The following describes two proteins that form a bound complex.

Interface contacts:
Residue S663 in protein 1 interacts with residue I827 in protein 2 (closest heavy-atom distance 2.5 Å).
Residue Q18 in protein 1 is in contact with residue R1215 in protein 2 (closest heavy-atom distance 2.8 Å).
Residue Y6 in protein 1 is in contact with residue L1175 in protein 2 (closest heavy-atom distance 2.9 Å).
Residue L472 in protein 1 contacts residue Q835 in protein 2 (closest heavy-atom distance 3.0 Å).
Residue Q493 in protein 1 is in contact with residue E1149 in protein 2 (closest heavy-atom distance 2.9 Å).
Residue E16 in protein 1 is in contact with residue R1220 in protein 2 (closest heavy-atom distance 2.8 Å).
Residue D346 in protein 1 is in contact with residue R1108 in protein 2 (closest heavy-atom distance 3.0 Å).
Residue E1269 in protein 1 interacts with residue G263 in protein 2 (closest heavy-atom distance 2.4 Å).
Residue S7 in protein 1 is in contact with residue Q1193 in protein 2 (closest heavy-atom distance 2.8 Å).
Residue F482 in protein 1 is in contact with residue E836 in protein 2 (closest heavy-atom distance 2.7 Å).
Residue D1420 in protein 1 is in contact with residue R1220 in protein 2 (closest heavy-atom distance 2.8 Å).
Residue K15 in protein 1 contacts residue Y1217 in protein 2 (closest heavy-atom distance 2.8 Å).
Residue Q447 in protein 1 is in contact with residue E1134 in protein 2 (closest heavy-atom distance 2.9 Å).
Residue Q760 in protein 1 interacts with residue M1021 in protein 2 (closest heavy-atom distance 2.8 Å).
Residue S8 in protein 1 is in contact with residue F1180 in protein 2 (closest heavy-atom distance 2.9 Å).
Residue N339 in protein 1 is in contact with residue E1153 in protein 2 (closest heavy-atom distance 2.7 Å).
Residue F22 in protein 1 interacts with residue N1211 in protein 2 (closest heavy-atom distance 2.8 Å).
Residue D356 in protein 1 is in contact with residue Y833 in protein 2 (closest heavy-atom distance 2.8 Å).
Residue S663 in protein 1 contacts residue F1086 in protein 2 (closest heavy-atom distance 3.0 Å).
Residue S751 in protein 1 interacts with residue H1015 in protein 2 (closest heavy-atom distance 2.9 Å).
Residue G20 in protein 1 is in contact with residue T1213 in protein 2 (closest heavy-atom distance 2.7 Å).
Residue V345 in protein 1 contacts residue L1128 in protein 2 (closest heavy-atom distance 2.9 Å).
Residue R469 in protein 1 is in contact with residue G991 in protein 2 (closest heavy-atom distance 2.8 Å).
Residue N358 in protein 1 interacts with residue Y833 in protein 2 (closest heavy-atom distance 3.0 Å).
Residue T69 in protein 1 contacts residue K1174 in protein 2 (closest heavy-atom distance 3.0 Å).
Residue G1431 in protein 1 interacts with residue K1148 in protein 2 (closest heavy-atom distance 2.9 Å).
Residue N802 in protein 1 is in contact with residue I729 in protein 2 (closest heavy-atom distance 2.8 Å).
Residue K332 in protein 1 is in contact with residue E1206 in protein 2 (closest heavy-atom distance 2.5 Å).
Residue R839 in protein 1 contacts residue M1133 in protein 2 (closest heavy-atom distance 2.8 Å).
Residue R350 in protein 1 contacts residue K1102 in protein 2 (closest heavy-atom distance 3.0 Å).
Residue M1063 in protein 1 is in contact with residue I1139 in protein 2 (closest heavy-atom distance 3.0 Å).
Residue Q18 in protein 1 interacts with residue T1213 in protein 2 (closest heavy-atom distance 2.8 Å).
Residue E500 in protein 1 is in contact with residue F1146 in protein 2 (closest heavy-atom distance 2.7 Å).
Residue S348 in protein 1 is in contact with residue R1106 in protein 2 (closest heavy-atom distance 2.9 Å).
Residue R806 in protein 1 is in contact with residue I729 in protein 2 (closest heavy-atom distance 2.9 Å).
Residue P785 in protein 1 interacts with residue I703 in protein 2 (closest heavy-atom distance 3.0 Å).
Residue S494 in protein 1 interacts with residue E1149 in protein 2 (closest heavy-atom distance 2.7 Å).
Residue H92 in protein 1 is in contact with residue M1210 in protein 2 (closest heavy-atom distance 2.8 Å).
Residue Q71 in protein 1 contacts residue L1175 in protein 2 (closest heavy-atom distance 2.9 Å).
Residue T497 in protein 1 interacts with residue E1149 in protein 2 (closest heavy-atom distance 2.6 Å).
Residue N757 in protein 1 is in contact with residue M1021 in protein 2 (closest heavy-atom distance 2.8 Å).
Residue E26 in protein 1 is in contact with residue R1215 in protein 2 (closest heavy-atom distance 2.9 Å).
Residue R1399 in protein 1 is in contact with residue E1132 in protein 2 (closest heavy-atom distance 3.0 Å).
Residue M455 in protein 1 contacts residue H1141 in protein 2 (closest heavy-atom distance 2.8 Å).
Residue P10 in protein 1 interacts with residue Q1193 in protein 2 (closest heavy-atom distance 3.0 Å).
Residue R782 in protein 1 is in contact with residue I701 in protein 2 (closest heavy-atom distance 2.8 Å).
Residue D346 in protein 1 interacts with residue R1150 in protein 2 (closest heavy-atom distance 2.8 Å).
Residue R1422 in protein 1 is in contact with residue R1220 in protein 2 (closest heavy-atom distance 3.0 Å).
Residue R412 in protein 1 is in contact with residue P1110 in protein 2 (closest heavy-atom distance 2.9 Å).
Residue C1421 in protein 1 interacts with residue R1220 in protein 2 (closest heavy-atom distance 2.5 Å).
Residue L808 in protein 1 contacts residue R728 in protein 2 (closest heavy-atom distance 2.8 Å).
Residue F482 in protein 1 contacts residue T989 in protein 2 (closest heavy-atom distance 2.8 Å).
Residue D526 in protein 1 interacts with residue N1013 in protein 2 (closest heavy-atom distance 2.5 Å).
Residue Q71 in protein 1 interacts with residue N1176 in protein 2 (closest heavy-atom distance 2.9 Å).
Residue E801 in protein 1 is in contact with residue I729 in protein 2 (closest heavy-atom distance 3.0 Å).
Residue H786 in protein 1 is in contact with residue E742 in protein 2 (closest heavy-atom distance 3.0 Å).
Residue R12 in protein 1 interacts with residue Q1193 in protein 2 (closest heavy-atom distance 2.9 Å).
Residue E500 in protein 1 interacts with residue S1145 in protein 2 (closest heavy-atom distance 2.9 Å).
Residue L808 in protein 1 interacts with residue D760 in protein 2 (closest heavy-atom distance 2.9 Å).
Residue H451 in protein 1 contacts residue C1137 in protein 2 (closest heavy-atom distance 2.5 Å).

Sequence of protein 2:
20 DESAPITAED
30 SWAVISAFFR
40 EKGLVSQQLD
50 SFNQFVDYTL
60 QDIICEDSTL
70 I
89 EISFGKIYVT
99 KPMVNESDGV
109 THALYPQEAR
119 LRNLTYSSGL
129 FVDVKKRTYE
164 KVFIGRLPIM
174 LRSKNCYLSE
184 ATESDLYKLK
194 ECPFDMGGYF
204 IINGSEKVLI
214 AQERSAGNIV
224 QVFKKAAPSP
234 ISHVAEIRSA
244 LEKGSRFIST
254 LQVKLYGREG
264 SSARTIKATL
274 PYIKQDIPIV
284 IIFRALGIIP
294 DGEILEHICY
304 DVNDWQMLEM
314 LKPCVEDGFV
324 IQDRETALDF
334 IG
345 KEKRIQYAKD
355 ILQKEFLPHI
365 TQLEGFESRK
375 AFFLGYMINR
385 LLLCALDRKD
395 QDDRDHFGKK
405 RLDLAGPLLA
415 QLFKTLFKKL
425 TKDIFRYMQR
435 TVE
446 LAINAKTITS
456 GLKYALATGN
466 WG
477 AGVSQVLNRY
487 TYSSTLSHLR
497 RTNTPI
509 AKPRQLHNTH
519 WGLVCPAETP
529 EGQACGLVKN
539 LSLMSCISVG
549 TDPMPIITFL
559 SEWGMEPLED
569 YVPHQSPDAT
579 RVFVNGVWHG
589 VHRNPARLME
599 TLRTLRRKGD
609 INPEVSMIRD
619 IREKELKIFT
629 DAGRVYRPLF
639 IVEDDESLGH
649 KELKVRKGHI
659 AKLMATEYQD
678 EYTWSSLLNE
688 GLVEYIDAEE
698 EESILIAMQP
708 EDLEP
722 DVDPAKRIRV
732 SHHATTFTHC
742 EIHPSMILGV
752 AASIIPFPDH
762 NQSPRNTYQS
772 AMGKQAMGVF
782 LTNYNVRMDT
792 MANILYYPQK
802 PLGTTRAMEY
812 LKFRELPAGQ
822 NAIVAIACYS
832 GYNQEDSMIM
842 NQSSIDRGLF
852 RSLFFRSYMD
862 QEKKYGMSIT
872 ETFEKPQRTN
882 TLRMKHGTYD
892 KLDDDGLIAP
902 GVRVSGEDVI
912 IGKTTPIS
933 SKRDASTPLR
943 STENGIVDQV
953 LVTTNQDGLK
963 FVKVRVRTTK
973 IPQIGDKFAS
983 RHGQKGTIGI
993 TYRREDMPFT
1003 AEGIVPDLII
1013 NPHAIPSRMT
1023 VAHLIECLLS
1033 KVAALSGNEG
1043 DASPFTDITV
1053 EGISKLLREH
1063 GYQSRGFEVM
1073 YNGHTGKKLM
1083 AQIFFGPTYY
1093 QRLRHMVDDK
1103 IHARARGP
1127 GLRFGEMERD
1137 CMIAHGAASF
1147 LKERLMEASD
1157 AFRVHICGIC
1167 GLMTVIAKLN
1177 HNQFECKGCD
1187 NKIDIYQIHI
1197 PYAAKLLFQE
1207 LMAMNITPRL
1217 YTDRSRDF

Sequence of protein 1:
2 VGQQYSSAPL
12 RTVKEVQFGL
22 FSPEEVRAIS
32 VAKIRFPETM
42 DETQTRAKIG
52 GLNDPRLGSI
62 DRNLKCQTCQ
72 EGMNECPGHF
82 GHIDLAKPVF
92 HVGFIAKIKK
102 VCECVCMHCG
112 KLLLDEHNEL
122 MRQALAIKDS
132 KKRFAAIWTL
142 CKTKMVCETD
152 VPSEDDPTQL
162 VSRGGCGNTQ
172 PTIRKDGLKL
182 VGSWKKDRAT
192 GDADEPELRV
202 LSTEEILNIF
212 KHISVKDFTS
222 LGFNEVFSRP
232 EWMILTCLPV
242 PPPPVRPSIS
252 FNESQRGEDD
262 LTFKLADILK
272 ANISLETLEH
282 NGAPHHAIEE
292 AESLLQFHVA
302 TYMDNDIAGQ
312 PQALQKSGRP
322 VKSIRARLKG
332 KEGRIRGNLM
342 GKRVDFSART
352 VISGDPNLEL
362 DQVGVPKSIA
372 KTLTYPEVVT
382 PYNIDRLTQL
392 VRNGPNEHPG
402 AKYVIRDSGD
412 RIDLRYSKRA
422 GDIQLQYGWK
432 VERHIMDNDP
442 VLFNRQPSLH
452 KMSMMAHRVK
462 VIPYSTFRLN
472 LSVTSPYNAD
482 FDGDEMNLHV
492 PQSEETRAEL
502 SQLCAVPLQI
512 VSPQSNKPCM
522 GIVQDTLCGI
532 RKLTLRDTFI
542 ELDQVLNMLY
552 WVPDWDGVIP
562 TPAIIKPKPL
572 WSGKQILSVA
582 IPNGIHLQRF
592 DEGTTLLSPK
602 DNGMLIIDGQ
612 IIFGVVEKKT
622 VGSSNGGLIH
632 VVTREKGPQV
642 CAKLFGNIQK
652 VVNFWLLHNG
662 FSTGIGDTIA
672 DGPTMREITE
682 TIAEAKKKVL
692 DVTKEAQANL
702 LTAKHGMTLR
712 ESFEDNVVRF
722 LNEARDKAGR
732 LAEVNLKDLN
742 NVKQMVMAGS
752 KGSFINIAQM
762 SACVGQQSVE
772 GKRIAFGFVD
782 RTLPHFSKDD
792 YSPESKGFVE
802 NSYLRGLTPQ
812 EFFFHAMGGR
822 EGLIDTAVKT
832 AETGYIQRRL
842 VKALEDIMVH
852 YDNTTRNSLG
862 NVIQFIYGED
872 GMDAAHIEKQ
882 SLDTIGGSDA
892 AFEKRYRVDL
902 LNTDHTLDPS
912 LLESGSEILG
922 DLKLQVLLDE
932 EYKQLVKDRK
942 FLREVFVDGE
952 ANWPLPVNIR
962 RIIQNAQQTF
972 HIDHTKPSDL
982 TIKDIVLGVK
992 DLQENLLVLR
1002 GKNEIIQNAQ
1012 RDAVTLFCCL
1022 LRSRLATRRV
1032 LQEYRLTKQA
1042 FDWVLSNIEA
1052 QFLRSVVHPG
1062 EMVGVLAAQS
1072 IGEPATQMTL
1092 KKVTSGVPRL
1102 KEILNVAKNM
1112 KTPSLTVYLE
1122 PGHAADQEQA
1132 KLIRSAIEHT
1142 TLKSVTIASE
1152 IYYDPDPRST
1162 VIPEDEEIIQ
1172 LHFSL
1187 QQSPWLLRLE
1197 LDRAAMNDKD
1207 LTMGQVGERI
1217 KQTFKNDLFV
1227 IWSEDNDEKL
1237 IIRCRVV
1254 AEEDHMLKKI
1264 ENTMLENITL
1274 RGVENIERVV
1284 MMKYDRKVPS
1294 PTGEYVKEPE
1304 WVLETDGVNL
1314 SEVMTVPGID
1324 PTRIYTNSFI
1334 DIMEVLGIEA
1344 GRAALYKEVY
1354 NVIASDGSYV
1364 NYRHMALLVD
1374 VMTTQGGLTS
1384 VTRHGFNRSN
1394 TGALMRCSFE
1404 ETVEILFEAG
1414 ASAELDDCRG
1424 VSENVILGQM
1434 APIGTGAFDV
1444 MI